The following describes two proteins that form a bound complex.

Sequence of the first protein:
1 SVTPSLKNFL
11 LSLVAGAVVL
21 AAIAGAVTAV

Residue-level contacts at the interface:
Residue D57 in the second protein contacts residue S1 in the first protein (closest heavy-atom distance 2.8 Å).
Residue I55 in the second protein contacts residue L6 in the first protein (closest heavy-atom distance 3.5 Å).
Residue L54 in the second protein is in contact with residue F9 in the first protein (closest heavy-atom distance 3.8 Å).
Residue I55 in the second protein contacts residue S5 in the first protein (closest heavy-atom distance 3.2 Å).
Residue V41 in the second protein is in contact with residue F9 in the first protein (closest heavy-atom distance 3.5 Å).
Residue S53 in the second protein is in contact with residue S5 in the first protein (closest heavy-atom distance 4.6 Å).
Residue I55 in the second protein interacts with residue T3 in the first protein (closest heavy-atom distance 3.5 Å).
Residue I45 in the second protein contacts residue F9 in the first protein (closest heavy-atom distance 3.8 Å).
Residue V41 in the second protein interacts with residue L13 in the first protein (closest heavy-atom distance 3.9 Å).
Residue L44 in the second protein is in contact with residue F9 in the first protein (closest heavy-atom distance 3.7 Å).
Residue L54 in the second protein contacts residue L6 in the first protein (closest heavy-atom distance 4.2 Å).
Residue L56 in the second protein interacts with residue T3 in the first protein (closest heavy-atom distance 4.5 Å).
Residue L54 in the second protein contacts residue S5 in the first protein (closest heavy-atom distance 3.6 Å).
Residue L56 in the second protein interacts with residue L6 in the first protein (closest heavy-atom distance 3.6 Å).
Residue D57 in the second protein interacts with residue T3 in the first protein (closest heavy-atom distance 3.3 Å).
Residue D57 in the second protein interacts with residue V2 in the first protein (closest heavy-atom distance 4.6 Å).

Sequence of the second protein:
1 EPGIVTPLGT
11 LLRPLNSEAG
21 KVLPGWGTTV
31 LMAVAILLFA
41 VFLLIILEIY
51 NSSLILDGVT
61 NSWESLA